These two protein chains interact to form a complex.

Sequence of chain A:
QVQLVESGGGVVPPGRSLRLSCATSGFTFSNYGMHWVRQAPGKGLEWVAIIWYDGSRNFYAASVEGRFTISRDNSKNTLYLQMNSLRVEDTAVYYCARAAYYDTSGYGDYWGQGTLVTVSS

Residue-level contacts at the interface:
Residue Y101 in chain A contacts residue A121 in chain B (closest heavy-atom distance 3.8 Å).
Residue G33 in chain A is in contact with residue P123 in chain B (closest heavy-atom distance 3.6 Å).
Residue Y53 in chain A interacts with residue N124 in chain B (closest heavy-atom distance 3.8 Å).
Residue G33 in chain A is in contact with residue N124 in chain B (closest heavy-atom distance 2.9 Å).
Residue T104 in chain A interacts with residue N120 in chain B (closest heavy-atom distance 2.8 Å).
Residue S105 in chain A contacts residue N120 in chain B (closest heavy-atom distance 3.6 Å).
Residue R57 in chain A is in contact with residue A117 in chain B (closest heavy-atom distance 3.6 Å).
Residue W52 in chain A is in contact with residue P119 in chain B (closest heavy-atom distance 4.2 Å).
Residue Y32 in chain A interacts with residue A125 in chain B (closest heavy-atom distance 5.0 Å).
Residue Y101 in chain A is in contact with residue N122 in chain B (closest heavy-atom distance 3.6 Å).
Residue F59 in chain A interacts with residue N118 in chain B (closest heavy-atom distance 3.6 Å).
Residue F59 in chain A interacts with residue A117 in chain B (closest heavy-atom distance 3.9 Å).
Residue W52 in chain A is in contact with residue P123 in chain B (closest heavy-atom distance 3.8 Å).
Residue Y101 in chain A is in contact with residue N124 in chain B (closest heavy-atom distance 4.4 Å).
Residue G106 in chain A contacts residue N120 in chain B (closest heavy-atom distance 4.2 Å).
Residue Y101 in chain A is in contact with residue N120 in chain B (closest heavy-atom distance 3.4 Å).
Residue Y53 in chain A interacts with residue P123 in chain B (closest heavy-atom distance 3.2 Å).
Residue W52 in chain A contacts residue N122 in chain B (closest heavy-atom distance 3.7 Å).
Residue S30 in chain A is in contact with residue A125 in chain B (closest heavy-atom distance 5.0 Å).
Residue Y32 in chain A interacts with residue N124 in chain B (closest heavy-atom distance 3.3 Å).
Residue W52 in chain A contacts residue A121 in chain B (closest heavy-atom distance 4.0 Å).
Residue I51 in chain A interacts with residue P123 in chain B (closest heavy-atom distance 4.6 Å).
Residue I50 in chain A contacts residue P123 in chain B (closest heavy-atom distance 4.0 Å).
Residue A99 in chain A interacts with residue P123 in chain B (closest heavy-atom distance 3.8 Å).
Residue Y53 in chain A is in contact with residue A125 in chain B (closest heavy-atom distance 3.9 Å).
Residue N31 in chain A contacts residue N124 in chain B (closest heavy-atom distance 3.7 Å).
Residue A100 in chain A interacts with residue N124 in chain B (closest heavy-atom distance 4.0 Å).
Residue Y101 in chain A interacts with residue P123 in chain B (closest heavy-atom distance 4.6 Å).
Residue A99 in chain A contacts residue N124 in chain B (closest heavy-atom distance 3.6 Å).
Residue F59 in chain A interacts with residue P119 in chain B (closest heavy-atom distance 3.6 Å).
Residue Y32 in chain A interacts with residue P123 in chain B (closest heavy-atom distance 4.4 Å).
Residue W52 in chain A is in contact with residue N118 in chain B (closest heavy-atom distance 4.7 Å).
Residue N31 in chain A is in contact with residue A125 in chain B (closest heavy-atom distance 3.1 Å).

Sequence of chain B:
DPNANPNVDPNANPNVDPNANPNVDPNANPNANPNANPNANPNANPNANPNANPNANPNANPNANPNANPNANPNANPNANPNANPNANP